Sequence of chain A:
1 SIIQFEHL

Sequence of chain B:
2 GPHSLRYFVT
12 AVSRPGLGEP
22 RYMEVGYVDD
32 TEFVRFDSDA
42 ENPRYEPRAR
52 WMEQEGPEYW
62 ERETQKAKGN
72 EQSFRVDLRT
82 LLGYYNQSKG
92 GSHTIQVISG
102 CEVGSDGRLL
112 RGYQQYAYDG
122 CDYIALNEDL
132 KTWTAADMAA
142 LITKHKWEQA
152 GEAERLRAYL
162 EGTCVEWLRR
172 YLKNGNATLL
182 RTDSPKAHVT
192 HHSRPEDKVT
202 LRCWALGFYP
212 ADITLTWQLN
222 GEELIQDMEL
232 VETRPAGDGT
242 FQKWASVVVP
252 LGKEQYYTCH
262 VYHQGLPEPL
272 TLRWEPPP

Interface contacts:
Residue D78 in chain B interacts with residue H7 in chain A (closest heavy-atom distance 3.2 Å).
Residue I96 in chain B contacts residue L8 in chain A (closest heavy-atom distance 4.2 Å).
Residue L157 in chain B contacts residue I3 in chain A (closest heavy-atom distance 3.9 Å).
Residue Y8 in chain B interacts with residue I2 in chain A (closest heavy-atom distance 3.5 Å).
Residue Y160 in chain B interacts with residue I3 in chain A (closest heavy-atom distance 3.6 Å).
Residue R63 in chain B contacts residue S1 in chain A (closest heavy-atom distance 3.4 Å).
Residue R156 in chain B interacts with residue I3 in chain A (closest heavy-atom distance 3.9 Å).
Residue Y46 in chain B interacts with residue I2 in chain A (closest heavy-atom distance 3.7 Å).
Residue L82 in chain B interacts with residue L8 in chain A (closest heavy-atom distance 3.8 Å).
Residue Q115 in chain B contacts residue I3 in chain A (closest heavy-atom distance 4.7 Å).
Residue V10 in chain B interacts with residue F5 in chain A (closest heavy-atom distance 4.2 Å).
Residue E153 in chain B interacts with residue E6 in chain A (closest heavy-atom distance 3.4 Å).
Residue S100 in chain B interacts with residue I3 in chain A (closest heavy-atom distance 4.2 Å).
Residue N71 in chain B contacts residue F5 in chain A (closest heavy-atom distance 2.9 Å).
Residue V98 in chain B contacts residue F5 in chain A (closest heavy-atom distance 3.6 Å).
Residue K147 in chain B contacts residue L8 in chain A (closest heavy-atom distance 3.0 Å).
Residue E25 in chain B contacts residue I2 in chain A (closest heavy-atom distance 3.6 Å).
Residue W148 in chain B is in contact with residue E6 in chain A (closest heavy-atom distance 3.4 Å).
Residue R156 in chain B is in contact with residue Q4 in chain A (closest heavy-atom distance 2.9 Å).
Residue Y160 in chain B interacts with residue S1 in chain A (closest heavy-atom distance 2.5 Å).
Residue E64 in chain B interacts with residue I2 in chain A (closest heavy-atom distance 3.9 Å).
Residue N71 in chain B interacts with residue I2 in chain A (closest heavy-atom distance 4.0 Å).
Residue W148 in chain B is in contact with residue H7 in chain A (closest heavy-atom distance 2.9 Å).
Residue K67 in chain B interacts with residue Q4 in chain A (closest heavy-atom distance 3.8 Å).
Residue R156 in chain B interacts with residue F5 in chain A (closest heavy-atom distance 4.1 Å).
Residue K147 in chain B contacts residue H7 in chain A (closest heavy-atom distance 4.1 Å).
Residue V10 in chain B contacts residue I2 in chain A (closest heavy-atom distance 3.6 Å).
Residue S74 in chain B is in contact with residue E6 in chain A (closest heavy-atom distance 4.3 Å).
Residue E64 in chain B contacts residue S1 in chain A (closest heavy-atom distance 2.4 Å).
Residue K67 in chain B contacts residue I3 in chain A (closest heavy-atom distance 4.7 Å).
Residue Y23 in chain B contacts residue F5 in chain A (closest heavy-atom distance 4.5 Å).
Residue Q115 in chain B is in contact with residue F5 in chain A (closest heavy-atom distance 3.6 Å).
Residue D78 in chain B interacts with residue L8 in chain A (closest heavy-atom distance 3.0 Å).
Residue W148 in chain B is in contact with residue L8 in chain A (closest heavy-atom distance 3.5 Å).
Residue S100 in chain B interacts with residue F5 in chain A (closest heavy-atom distance 4.2 Å).
Residue F75 in chain B is in contact with residue F5 in chain A (closest heavy-atom distance 3.7 Å).
Residue Y117 in chain B interacts with residue L8 in chain A (closest heavy-atom distance 3.5 Å).
Residue Y160 in chain B interacts with residue I2 in chain A (closest heavy-atom distance 3.6 Å).
Residue S74 in chain B interacts with residue F5 in chain A (closest heavy-atom distance 3.9 Å).
Residue A151 in chain B interacts with residue E6 in chain A (closest heavy-atom distance 4.5 Å).
Residue R156 in chain B interacts with residue E6 in chain A (closest heavy-atom distance 3.6 Å).
Residue E25 in chain B interacts with residue F5 in chain A (closest heavy-atom distance 4.7 Å).
Residue T144 in chain B contacts residue L8 in chain A (closest heavy-atom distance 2.6 Å).
Residue T81 in chain B contacts residue L8 in chain A (closest heavy-atom distance 4.0 Å).
Residue D78 in chain B interacts with residue E6 in chain A (closest heavy-atom distance 4.2 Å).
Residue W168 in chain B interacts with residue S1 in chain A (closest heavy-atom distance 3.2 Å).
Residue Y124 in chain B is in contact with residue L8 in chain A (closest heavy-atom distance 4.2 Å).
Residue Y172 in chain B interacts with residue S1 in chain A (closest heavy-atom distance 2.6 Å).
Residue Y60 in chain B contacts residue S1 in chain A (closest heavy-atom distance 4.7 Å).
Residue Y85 in chain B interacts with residue L8 in chain A (closest heavy-atom distance 3.0 Å).
Residue N71 in chain B is in contact with residue Q4 in chain A (closest heavy-atom distance 3.5 Å).
Residue V77 in chain B interacts with residue H7 in chain A (closest heavy-atom distance 3.9 Å).
Residue N71 in chain B contacts residue I3 in chain A (closest heavy-atom distance 3.3 Å).
Residue S74 in chain B is in contact with residue H7 in chain A (closest heavy-atom distance 3.1 Å).
Residue Y117 in chain B is in contact with residue E6 in chain A (closest heavy-atom distance 4.2 Å).
Residue K67 in chain B contacts residue I2 in chain A (closest heavy-atom distance 2.7 Å).
Residue Y8 in chain B is in contact with residue S1 in chain A (closest heavy-atom distance 2.9 Å).
Residue L6 in chain B contacts residue S1 in chain A (closest heavy-atom distance 4.3 Å).
Residue Y117 in chain B contacts residue F5 in chain A (closest heavy-atom distance 3.2 Å).
Residue K67 in chain B contacts residue S1 in chain A (closest heavy-atom distance 3.2 Å).

These two protein chains interact to form a complex.